Contacts between the two chains:
Residue V52 in the first protein contacts residue L19 in the second protein (closest heavy-atom distance 3.9 Å).
Residue L83 in the first protein contacts residue A16 in the second protein (closest heavy-atom distance 4.5 Å).
Residue W138 in the first protein contacts residue N20 in the second protein (closest heavy-atom distance 3.0 Å).
Residue G91 in the first protein is in contact with residue L19 in the second protein (closest heavy-atom distance 3.8 Å).
Residue R92 in the first protein interacts with residue A16 in the second protein (closest heavy-atom distance 3.7 Å).
Residue L83 in the first protein contacts residue L12 in the second protein (closest heavy-atom distance 4.0 Å).
Residue I75 in the first protein is in contact with residue W4 in the second protein (closest heavy-atom distance 3.8 Å).
Residue V145 in the first protein is in contact with residue R26 in the second protein (closest heavy-atom distance 3.4 Å).
Residue H146 in the first protein is in contact with residue Y23 in the second protein (closest heavy-atom distance 2.9 Å).
Residue T95 in the first protein contacts residue A16 in the second protein (closest heavy-atom distance 3.2 Å).
Residue L83 in the first protein is in contact with residue R13 in the second protein (closest heavy-atom distance 4.0 Å).
Residue L60 in the first protein interacts with residue I8 in the second protein (closest heavy-atom distance 4.2 Å).
Residue L79 in the first protein contacts residue L12 in the second protein (closest heavy-atom distance 4.3 Å).
Residue E51 in the first protein interacts with residue Q22 in the second protein (closest heavy-atom distance 4.1 Å).
Residue L79 in the first protein is in contact with residue A5 in the second protein (closest heavy-atom distance 4.2 Å).
Residue R92 in the first protein is in contact with residue D17 in the second protein (closest heavy-atom distance 2.7 Å).
Residue E59 in the first protein is in contact with residue L12 in the second protein (closest heavy-atom distance 4.7 Å).
Residue V47 in the first protein interacts with residue Y23 in the second protein (closest heavy-atom distance 5.0 Å).
Residue G91 in the first protein contacts residue A16 in the second protein (closest heavy-atom distance 3.7 Å).
Residue E59 in the first protein interacts with residue M15 in the second protein (closest heavy-atom distance 3.5 Å).
Residue E59 in the first protein interacts with residue Q11 in the second protein (closest heavy-atom distance 3.7 Å).
Residue V52 in the first protein is in contact with residue M15 in the second protein (closest heavy-atom distance 4.0 Å).
Residue S48 in the first protein is in contact with residue Y23 in the second protein (closest heavy-atom distance 4.9 Å).
Residue T95 in the first protein contacts residue L19 in the second protein (closest heavy-atom distance 4.0 Å).
Residue A141 in the first protein contacts residue Y23 in the second protein (closest heavy-atom distance 3.2 Å).
Residue E51 in the first protein contacts residue L19 in the second protein (closest heavy-atom distance 4.4 Å).
Residue W138 in the first protein interacts with residue Y23 in the second protein (closest heavy-atom distance 3.6 Å).
Residue W138 in the first protein contacts residue L19 in the second protein (closest heavy-atom distance 3.8 Å).
Residue E51 in the first protein is in contact with residue Y23 in the second protein (closest heavy-atom distance 2.7 Å).
Residue L79 in the first protein is in contact with residue G9 in the second protein (closest heavy-atom distance 3.9 Å).
Residue R67 in the first protein is in contact with residue W4 in the second protein (closest heavy-atom distance 3.5 Å).
Residue A63 in the first protein interacts with residue I8 in the second protein (closest heavy-atom distance 3.6 Å).
Residue E59 in the first protein contacts residue I8 in the second protein (closest heavy-atom distance 4.9 Å).
Residue T95 in the first protein contacts residue M15 in the second protein (closest heavy-atom distance 4.4 Å).
Residue V94 in the first protein interacts with residue L19 in the second protein (closest heavy-atom distance 4.2 Å).
Residue V145 in the first protein is in contact with residue Y23 in the second protein (closest heavy-atom distance 3.8 Å).
Residue R92 in the first protein interacts with residue R13 in the second protein (closest heavy-atom distance 3.1 Å).
Residue L99 in the first protein contacts residue L12 in the second protein (closest heavy-atom distance 3.9 Å).
Residue R144 in the first protein is in contact with residue R26 in the second protein (closest heavy-atom distance 2.5 Å).
Residue P55 in the first protein is in contact with residue M15 in the second protein (closest heavy-atom distance 3.6 Å).
Residue L79 in the first protein interacts with residue I8 in the second protein (closest heavy-atom distance 4.1 Å).
Residue L56 in the first protein is in contact with residue M15 in the second protein (closest heavy-atom distance 3.5 Å).
Residue L56 in the first protein interacts with residue L12 in the second protein (closest heavy-atom distance 4.2 Å).
Residue G91 in the first protein contacts residue N20 in the second protein (closest heavy-atom distance 3.3 Å).
Residue R67 in the first protein is in contact with residue I8 in the second protein (closest heavy-atom distance 3.4 Å).
Residue T95 in the first protein interacts with residue L12 in the second protein (closest heavy-atom distance 4.3 Å).
Residue S89 in the first protein interacts with residue D17 in the second protein (closest heavy-atom distance 4.8 Å).
Residue W138 in the first protein contacts residue E24 in the second protein (closest heavy-atom distance 4.2 Å).
Residue V142 in the first protein interacts with residue Y23 in the second protein (closest heavy-atom distance 3.8 Å).
Residue H66 in the first protein is in contact with residue W4 in the second protein (closest heavy-atom distance 3.5 Å).
Residue S48 in the first protein interacts with residue L19 in the second protein (closest heavy-atom distance 4.4 Å).
Residue P90 in the first protein is in contact with residue N20 in the second protein (closest heavy-atom distance 3.7 Å).
Residue S89 in the first protein interacts with residue N20 in the second protein (closest heavy-atom distance 3.5 Å).
Residue A141 in the first protein contacts residue R26 in the second protein (closest heavy-atom distance 3.2 Å).

Sequence of the first protein:
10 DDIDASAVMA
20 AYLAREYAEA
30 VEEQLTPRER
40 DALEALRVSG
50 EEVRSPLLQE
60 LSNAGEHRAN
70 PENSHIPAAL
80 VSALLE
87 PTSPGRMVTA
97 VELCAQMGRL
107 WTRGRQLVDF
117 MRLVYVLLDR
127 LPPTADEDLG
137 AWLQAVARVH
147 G

Sequence of the second protein:
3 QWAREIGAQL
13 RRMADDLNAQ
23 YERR

This data describes a binding interaction between two proteins.